Sequence of chain B:
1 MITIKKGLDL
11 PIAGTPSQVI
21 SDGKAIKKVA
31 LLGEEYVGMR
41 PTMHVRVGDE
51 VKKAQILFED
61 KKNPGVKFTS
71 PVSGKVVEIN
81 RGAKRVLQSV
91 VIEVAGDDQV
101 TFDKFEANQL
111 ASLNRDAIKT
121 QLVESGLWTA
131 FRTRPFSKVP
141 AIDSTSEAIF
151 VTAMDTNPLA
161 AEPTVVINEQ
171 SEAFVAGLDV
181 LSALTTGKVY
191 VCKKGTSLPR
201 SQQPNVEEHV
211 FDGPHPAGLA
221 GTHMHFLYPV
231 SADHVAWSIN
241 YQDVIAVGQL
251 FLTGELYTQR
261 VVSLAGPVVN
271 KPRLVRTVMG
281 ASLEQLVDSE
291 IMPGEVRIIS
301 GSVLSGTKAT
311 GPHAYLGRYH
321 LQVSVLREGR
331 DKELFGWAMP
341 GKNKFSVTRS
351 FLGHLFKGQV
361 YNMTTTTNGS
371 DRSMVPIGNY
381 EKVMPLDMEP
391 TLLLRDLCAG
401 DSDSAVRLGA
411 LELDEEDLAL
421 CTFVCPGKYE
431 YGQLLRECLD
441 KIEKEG

These two protein chains interact to form a complex.

Sequence of chain A:
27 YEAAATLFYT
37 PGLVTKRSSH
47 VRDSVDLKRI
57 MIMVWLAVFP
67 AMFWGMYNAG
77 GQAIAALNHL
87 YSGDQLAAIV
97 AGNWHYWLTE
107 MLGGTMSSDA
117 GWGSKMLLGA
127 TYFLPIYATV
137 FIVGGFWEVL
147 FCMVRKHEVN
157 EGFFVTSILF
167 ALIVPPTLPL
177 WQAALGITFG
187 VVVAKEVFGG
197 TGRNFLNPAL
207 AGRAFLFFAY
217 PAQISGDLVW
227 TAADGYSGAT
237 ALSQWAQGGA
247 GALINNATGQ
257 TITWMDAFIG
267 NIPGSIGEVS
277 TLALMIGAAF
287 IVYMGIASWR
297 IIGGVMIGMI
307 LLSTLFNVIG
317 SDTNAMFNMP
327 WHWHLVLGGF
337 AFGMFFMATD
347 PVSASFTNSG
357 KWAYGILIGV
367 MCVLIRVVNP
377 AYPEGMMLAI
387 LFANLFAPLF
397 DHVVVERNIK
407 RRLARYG

Contacts between the two chains:
Residue L304 in chain B contacts residue S45 in chain A (closest heavy-atom distance 3.5 Å).
Residue W337 in chain B contacts residue L33 in chain A (closest heavy-atom distance 2.6 Å).
Residue K428 in chain B is in contact with residue D49 in chain A (closest heavy-atom distance 3.4 Å).
Residue W337 in chain B interacts with residue R55 in chain A (closest heavy-atom distance 3.4 Å).
Residue N368 in chain B interacts with residue D52 in chain A (closest heavy-atom distance 3.4 Å).
Residue K428 in chain B contacts residue V51 in chain A (closest heavy-atom distance 3.3 Å).
Residue P229 in chain B contacts residue R411 in chain A (closest heavy-atom distance 2.4 Å).
Residue N368 in chain B is in contact with residue D49 in chain A (closest heavy-atom distance 2.9 Å).
Residue R395 in chain B interacts with residue F352 in chain A (closest heavy-atom distance 3.5 Å).
Residue D387 in chain B interacts with residue N404 in chain A (closest heavy-atom distance 3.5 Å).
Residue H225 in chain B contacts residue G413 in chain A (closest heavy-atom distance 3.4 Å).
Residue T365 in chain B contacts residue T41 in chain A (closest heavy-atom distance 2.8 Å).
Residue G306 in chain B is in contact with residue H46 in chain A (closest heavy-atom distance 2.5 Å).
Residue E430 in chain B interacts with residue R48 in chain A (closest heavy-atom distance 2.7 Å).
Residue R372 in chain B contacts residue E157 in chain A (closest heavy-atom distance 3.3 Å).
Residue E389 in chain B interacts with residue T353 in chain A (closest heavy-atom distance 3.2 Å).
Residue F345 in chain B contacts residue S50 in chain A (closest heavy-atom distance 2.7 Å).
Residue W337 in chain B contacts residue F34 in chain A (closest heavy-atom distance 3.3 Å).
Residue T367 in chain B interacts with residue T41 in chain A (closest heavy-atom distance 3.6 Å).
Residue Y228 in chain B interacts with residue R411 in chain A (closest heavy-atom distance 3.1 Å).
Residue D387 in chain B is in contact with residue R408 in chain A (closest heavy-atom distance 3.1 Å).
Residue T366 in chain B contacts residue L39 in chain A (closest heavy-atom distance 3.4 Å).
Residue R372 in chain B interacts with residue N156 in chain A (closest heavy-atom distance 3.3 Å).
Residue E430 in chain B is in contact with residue R43 in chain A (closest heavy-atom distance 2.3 Å).
Residue F335 in chain B is in contact with residue F34 in chain A (closest heavy-atom distance 2.9 Å).
Residue F423 in chain B contacts residue V47 in chain A (closest heavy-atom distance 3.0 Å).
Residue V347 in chain B is in contact with residue D49 in chain A (closest heavy-atom distance 3.2 Å).
Residue T365 in chain B contacts residue V40 in chain A (closest heavy-atom distance 3.1 Å).
Residue P376 in chain B interacts with residue P347 in chain A (closest heavy-atom distance 3.2 Å).
Residue R297 in chain B contacts residue T41 in chain A (closest heavy-atom distance 2.4 Å).
Residue L408 in chain B contacts residue R408 in chain A (closest heavy-atom distance 3.3 Å).
Residue M363 in chain B contacts residue V47 in chain A (closest heavy-atom distance 3.5 Å).
Residue R395 in chain B contacts residue G198 in chain A (closest heavy-atom distance 3.4 Å).
Residue T365 in chain B contacts residue H46 in chain A (closest heavy-atom distance 3.3 Å).
Residue T367 in chain B contacts residue L39 in chain A (closest heavy-atom distance 3.2 Å).
Residue K332 in chain B is in contact with residue T36 in chain A (closest heavy-atom distance 3.5 Å).
Residue K332 in chain B is in contact with residue P37 in chain A (closest heavy-atom distance 3.2 Å).
Residue R349 in chain B interacts with residue M290 in chain A (closest heavy-atom distance 3.5 Å).
Residue D387 in chain B is in contact with residue R407 in chain A (closest heavy-atom distance 3.1 Å).
Residue S350 in chain B interacts with residue R55 in chain A (closest heavy-atom distance 2.5 Å).
Residue T391 in chain B is in contact with residue F352 in chain A (closest heavy-atom distance 3.1 Å).
Residue S346 in chain B contacts residue D49 in chain A (closest heavy-atom distance 2.6 Å).
Residue H234 in chain B interacts with residue R411 in chain A (closest heavy-atom distance 3.2 Å).
Residue G329 in chain B interacts with residue V40 in chain A (closest heavy-atom distance 3.2 Å).
Residue S373 in chain B contacts residue R199 in chain A (closest heavy-atom distance 3.5 Å).
Residue H354 in chain B contacts residue Y289 in chain A (closest heavy-atom distance 2.9 Å).
Residue E333 in chain B is in contact with residue T36 in chain A (closest heavy-atom distance 2.9 Å).
Residue S373 in chain B is in contact with residue T197 in chain A (closest heavy-atom distance 3.2 Å).
Residue R407 in chain B interacts with residue R408 in chain A (closest heavy-atom distance 3.1 Å).
Residue V303 in chain B contacts residue H46 in chain A (closest heavy-atom distance 3.1 Å).
Residue R349 in chain B contacts residue Y289 in chain A (closest heavy-atom distance 2.9 Å).
Residue W337 in chain B interacts with residue K54 in chain A (closest heavy-atom distance 3.5 Å).
Residue T367 in chain B contacts residue V40 in chain A (closest heavy-atom distance 3.5 Å).
Residue L304 in chain B is in contact with residue S44 in chain A (closest heavy-atom distance 2.9 Å).
Residue W337 in chain B is in contact with residue I58 in chain A (closest heavy-atom distance 3.5 Å).
Residue R297 in chain B interacts with residue H46 in chain A (closest heavy-atom distance 3.1 Å).
Residue R407 in chain B contacts residue I405 in chain A (closest heavy-atom distance 3.5 Å).
Residue M339 in chain B contacts residue R55 in chain A (closest heavy-atom distance 3.1 Å).
Residue F423 in chain B is in contact with residue D49 in chain A (closest heavy-atom distance 3.2 Å).
Residue R407 in chain B is in contact with residue E402 in chain A (closest heavy-atom distance 2.5 Å).